The following describes two proteins that form a bound complex.

Sequence of protein 2:
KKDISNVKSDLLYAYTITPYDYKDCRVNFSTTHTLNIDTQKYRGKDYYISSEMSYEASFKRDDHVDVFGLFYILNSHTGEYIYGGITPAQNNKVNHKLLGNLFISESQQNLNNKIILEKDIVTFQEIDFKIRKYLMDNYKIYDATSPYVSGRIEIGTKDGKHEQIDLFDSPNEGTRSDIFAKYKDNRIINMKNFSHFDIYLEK

Sequence of protein 1:
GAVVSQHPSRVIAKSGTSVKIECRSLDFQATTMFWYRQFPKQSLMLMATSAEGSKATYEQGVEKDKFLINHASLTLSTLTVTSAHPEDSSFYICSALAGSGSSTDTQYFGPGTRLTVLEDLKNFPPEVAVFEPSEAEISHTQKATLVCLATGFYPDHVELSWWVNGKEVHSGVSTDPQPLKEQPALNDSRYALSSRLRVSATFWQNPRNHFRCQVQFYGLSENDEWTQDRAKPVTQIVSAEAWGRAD

Contacts between the two chains:
Residue E52 in protein 1 is in contact with residue I77 in protein 2 (closest heavy-atom distance 3.2 Å).
Residue K55 in protein 1 is in contact with residue Y76 in protein 2 (closest heavy-atom distance 3.2 Å).
Residue Q29 in protein 1 contacts residue Y49 in protein 2 (closest heavy-atom distance 2.6 Å).
Residue T31 in protein 1 is in contact with residue N79 in protein 2 (closest heavy-atom distance 3.2 Å).
Residue T31 in protein 1 interacts with residue L78 in protein 2 (closest heavy-atom distance 3.1 Å).
Residue G99 in protein 1 contacts residue N79 in protein 2 (closest heavy-atom distance 2.5 Å).
Residue H71 in protein 1 is in contact with residue T18 in protein 2 (closest heavy-atom distance 3.5 Å).
Residue S54 in protein 1 interacts with residue R181 in protein 2 (closest heavy-atom distance 2.4 Å).
Residue Q29 in protein 1 interacts with residue H81 in protein 2 (closest heavy-atom distance 3.2 Å).
Residue K55 in protein 1 is in contact with residue T180 in protein 2 (closest heavy-atom distance 2.7 Å).
Residue S100 in protein 1 interacts with residue S80 in protein 2 (closest heavy-atom distance 4.7 Å).
Residue H71 in protein 1 interacts with residue Y15 in protein 2 (closest heavy-atom distance 3.1 Å).
Residue G53 in protein 1 contacts residue I77 in protein 2 (closest heavy-atom distance 4.5 Å).
Residue L74 in protein 1 interacts with residue L78 in protein 2 (closest heavy-atom distance 4.1 Å).
Residue K55 in protein 1 contacts residue R181 in protein 2 (closest heavy-atom distance 2.4 Å).
Residue K55 in protein 1 interacts with residue S182 in protein 2 (closest heavy-atom distance 4.2 Å).
Residue A72 in protein 1 contacts residue R181 in protein 2 (closest heavy-atom distance 4.4 Å).
Residue K55 in protein 1 interacts with residue G179 in protein 2 (closest heavy-atom distance 4.9 Å).
Residue G53 in protein 1 is in contact with residue F75 in protein 2 (closest heavy-atom distance 4.8 Å).
Residue Q29 in protein 1 interacts with residue R45 in protein 2 (closest heavy-atom distance 3.2 Å).
Residue G53 in protein 1 is in contact with residue Y15 in protein 2 (closest heavy-atom distance 4.2 Å).
Residue A30 in protein 1 interacts with residue N79 in protein 2 (closest heavy-atom distance 4.7 Å).
Residue G53 in protein 1 is in contact with residue L78 in protein 2 (closest heavy-atom distance 3.2 Å).
Residue S54 in protein 1 is in contact with residue Y76 in protein 2 (closest heavy-atom distance 4.1 Å).
Residue S54 in protein 1 contacts residue Y15 in protein 2 (closest heavy-atom distance 2.3 Å).
Residue E52 in protein 1 is in contact with residue Y76 in protein 2 (closest heavy-atom distance 4.6 Å).
Residue A72 in protein 1 interacts with residue T18 in protein 2 (closest heavy-atom distance 3.4 Å).
Residue A30 in protein 1 is in contact with residue L78 in protein 2 (closest heavy-atom distance 3.6 Å).
Residue Q29 in protein 1 interacts with residue N79 in protein 2 (closest heavy-atom distance 3.8 Å).
Residue I69 in protein 1 is in contact with residue Y15 in protein 2 (closest heavy-atom distance 3.6 Å).
Residue S73 in protein 1 interacts with residue F75 in protein 2 (closest heavy-atom distance 4.5 Å).
Residue T32 in protein 1 interacts with residue L78 in protein 2 (closest heavy-atom distance 4.7 Å).
Residue N70 in protein 1 interacts with residue T18 in protein 2 (closest heavy-atom distance 3.5 Å).
Residue S50 in protein 1 interacts with residue Y15 in protein 2 (closest heavy-atom distance 3.0 Å).
Residue S73 in protein 1 interacts with residue T20 in protein 2 (closest heavy-atom distance 4.2 Å).
Residue A72 in protein 1 is in contact with residue I19 in protein 2 (closest heavy-atom distance 3.5 Å).
Residue H71 in protein 1 interacts with residue R181 in protein 2 (closest heavy-atom distance 2.4 Å).
Residue K55 in protein 1 is in contact with residue E178 in protein 2 (closest heavy-atom distance 3.7 Å).
Residue S54 in protein 1 contacts residue L78 in protein 2 (closest heavy-atom distance 4.2 Å).
Residue S100 in protein 1 contacts residue L78 in protein 2 (closest heavy-atom distance 3.9 Å).
Residue A56 in protein 1 is in contact with residue E178 in protein 2 (closest heavy-atom distance 3.7 Å).
Residue E52 in protein 1 interacts with residue L78 in protein 2 (closest heavy-atom distance 3.8 Å).
Residue L68 in protein 1 is in contact with residue L14 in protein 2 (closest heavy-atom distance 4.2 Å).
Residue G53 in protein 1 contacts residue R181 in protein 2 (closest heavy-atom distance 4.7 Å).
Residue T57 in protein 1 is in contact with residue Y15 in protein 2 (closest heavy-atom distance 3.4 Å).
Residue S54 in protein 1 is in contact with residue F75 in protein 2 (closest heavy-atom distance 3.9 Å).
Residue S100 in protein 1 interacts with residue N79 in protein 2 (closest heavy-atom distance 3.3 Å).
Residue L74 in protein 1 contacts residue E84 in protein 2 (closest heavy-atom distance 4.2 Å).
Residue A56 in protein 1 interacts with residue R181 in protein 2 (closest heavy-atom distance 4.6 Å).
Residue A56 in protein 1 interacts with residue Y15 in protein 2 (closest heavy-atom distance 3.5 Å).
Residue A56 in protein 1 is in contact with residue T180 in protein 2 (closest heavy-atom distance 3.1 Å).
Residue S54 in protein 1 is in contact with residue I77 in protein 2 (closest heavy-atom distance 4.6 Å).
Residue K55 in protein 1 is in contact with residue I77 in protein 2 (closest heavy-atom distance 4.1 Å).
Residue A98 in protein 1 is in contact with residue N79 in protein 2 (closest heavy-atom distance 3.4 Å).
Residue A72 in protein 1 interacts with residue T20 in protein 2 (closest heavy-atom distance 3.0 Å).
Residue H71 in protein 1 interacts with residue L78 in protein 2 (closest heavy-atom distance 3.7 Å).
Residue A72 in protein 1 is in contact with residue F75 in protein 2 (closest heavy-atom distance 3.9 Å).
Residue L74 in protein 1 is in contact with residue R45 in protein 2 (closest heavy-atom distance 3.1 Å).
Residue N70 in protein 1 contacts residue Y15 in protein 2 (closest heavy-atom distance 3.7 Å).
Residue Q29 in protein 1 interacts with residue T82 in protein 2 (closest heavy-atom distance 3.8 Å).